These two protein chains interact to form a complex.

Sequence of the second protein:
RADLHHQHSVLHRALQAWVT

Residue-level contacts at the interface:
Residue E42 in the first protein contacts residue L15 in the second protein (closest heavy-atom distance 3.5 Å).
Residue M52 in the first protein interacts with residue L15 in the second protein (closest heavy-atom distance 4.0 Å).
Residue E39 in the first protein interacts with residue L11 in the second protein (closest heavy-atom distance 3.2 Å).
Residue L40 in the first protein contacts residue L11 in the second protein (closest heavy-atom distance 3.8 Å).
Residue F20 in the first protein contacts residue L11 in the second protein (closest heavy-atom distance 3.6 Å).
Residue E12 in the first protein interacts with residue R13 in the second protein (closest heavy-atom distance 2.5 Å).
Residue M52 in the first protein interacts with residue V19 in the second protein (closest heavy-atom distance 3.6 Å).
Residue L40 in the first protein interacts with residue H12 in the second protein (closest heavy-atom distance 3.7 Å).
Residue L19 in the first protein contacts residue L11 in the second protein (closest heavy-atom distance 3.8 Å).
Residue A16 in the first protein is in contact with residue L11 in the second protein (closest heavy-atom distance 4.5 Å).
Residue I53 in the first protein is in contact with residue W18 in the second protein (closest heavy-atom distance 4.7 Å).
Residue I72 in the first protein is in contact with residue W18 in the second protein (closest heavy-atom distance 3.7 Å).
Residue V36 in the first protein is in contact with residue L11 in the second protein (closest heavy-atom distance 3.8 Å).
Residue L33 in the first protein contacts residue W18 in the second protein (closest heavy-atom distance 3.3 Å).
Residue M73 in the first protein contacts residue R13 in the second protein (closest heavy-atom distance 3.9 Å).
Residue L40 in the first protein is in contact with residue S9 in the second protein (closest heavy-atom distance 3.9 Å).
Residue L40 in the first protein interacts with residue L15 in the second protein (closest heavy-atom distance 3.7 Å).
Residue L33 in the first protein interacts with residue L15 in the second protein (closest heavy-atom distance 3.6 Å).
Residue E12 in the first protein contacts residue V10 in the second protein (closest heavy-atom distance 4.9 Å).
Residue A37 in the first protein is in contact with residue L15 in the second protein (closest heavy-atom distance 4.0 Å).
Residue F20 in the first protein contacts residue A14 in the second protein (closest heavy-atom distance 3.9 Å).
Residue E55 in the first protein is in contact with residue W18 in the second protein (closest heavy-atom distance 4.5 Å).
Residue V36 in the first protein is in contact with residue L15 in the second protein (closest heavy-atom distance 4.0 Å).
Residue F20 in the first protein interacts with residue L15 in the second protein (closest heavy-atom distance 4.2 Å).
Residue E42 in the first protein interacts with residue Q16 in the second protein (closest heavy-atom distance 2.7 Å).
Residue V64 in the first protein interacts with residue W18 in the second protein (closest heavy-atom distance 4.0 Å).
Residue F20 in the first protein contacts residue W18 in the second protein (closest heavy-atom distance 3.7 Å).
Residue I28 in the first protein interacts with residue W18 in the second protein (closest heavy-atom distance 3.8 Å).
Residue A16 in the first protein interacts with residue A14 in the second protein (closest heavy-atom distance 3.8 Å).
Residue A56 in the first protein contacts residue W18 in the second protein (closest heavy-atom distance 3.6 Å).
Residue M73 in the first protein contacts residue A14 in the second protein (closest heavy-atom distance 4.8 Å).
Residue E42 in the first protein contacts residue V19 in the second protein (closest heavy-atom distance 4.8 Å).
Residue M73 in the first protein interacts with residue A17 in the second protein (closest heavy-atom distance 4.4 Å).
Residue F69 in the first protein is in contact with residue A14 in the second protein (closest heavy-atom distance 4.3 Å).
Residue F69 in the first protein interacts with residue W18 in the second protein (closest heavy-atom distance 3.5 Å).
Residue L44 in the first protein is in contact with residue V19 in the second protein (closest heavy-atom distance 4.8 Å).
Residue M52 in the first protein contacts residue W18 in the second protein (closest heavy-atom distance 2.8 Å).
Residue R35 in the first protein interacts with residue L11 in the second protein (closest heavy-atom distance 4.7 Å).
Residue E48 in the first protein interacts with residue V19 in the second protein (closest heavy-atom distance 4.8 Å).

Sequence of the first protein:
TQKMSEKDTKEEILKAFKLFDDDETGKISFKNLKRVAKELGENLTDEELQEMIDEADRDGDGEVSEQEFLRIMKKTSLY